Sequence of chain A:
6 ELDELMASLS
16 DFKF

Contacts between the two chains:
Residue K545 in chain B contacts residue F17 in chain A (closest heavy-atom distance 2.7 Å).
Residue L502 in chain B is in contact with residue L14 in chain A (closest heavy-atom distance 3.9 Å).
Residue T541 in chain B contacts residue M11 in chain A (closest heavy-atom distance 3.4 Å).
Residue K514 in chain B is in contact with residue F19 in chain A (closest heavy-atom distance 4.3 Å).
Residue K545 in chain B interacts with residue D16 in chain A (closest heavy-atom distance 4.5 Å).
Residue V517 in chain B interacts with residue F17 in chain A (closest heavy-atom distance 4.6 Å).
Residue F538 in chain B is in contact with residue L10 in chain A (closest heavy-atom distance 3.5 Å).
Residue I521 in chain B is in contact with residue F17 in chain A (closest heavy-atom distance 4.4 Å).
Residue A518 in chain B is in contact with residue F19 in chain A (closest heavy-atom distance 4.5 Å).
Residue F549 in chain B contacts residue F19 in chain A (closest heavy-atom distance 3.6 Å).
Residue E552 in chain B is in contact with residue F19 in chain A (closest heavy-atom distance 3.5 Å).
Residue K499 in chain B contacts residue E9 in chain A (closest heavy-atom distance 3.6 Å).
Residue V495 in chain B is in contact with residue E6 in chain A (closest heavy-atom distance 3.4 Å).
Residue C505 in chain B is in contact with residue F17 in chain A (closest heavy-atom distance 3.5 Å).
Residue T541 in chain B contacts residue L14 in chain A (closest heavy-atom distance 4.0 Å).
Residue E548 in chain B interacts with residue K18 in chain A (closest heavy-atom distance 3.6 Å).
Residue K545 in chain B is in contact with residue L14 in chain A (closest heavy-atom distance 3.1 Å).
Residue K511 in chain B interacts with residue F19 in chain A (closest heavy-atom distance 4.6 Å).
Residue L502 in chain B contacts residue F17 in chain A (closest heavy-atom distance 3.4 Å).
Residue K545 in chain B contacts residue S15 in chain A (closest heavy-atom distance 2.8 Å).
Residue K514 in chain B contacts residue F17 in chain A (closest heavy-atom distance 4.0 Å).
Residue K499 in chain B interacts with residue E6 in chain A (closest heavy-atom distance 3.2 Å).
Residue L502 in chain B contacts residue L10 in chain A (closest heavy-atom distance 4.0 Å).
Residue K514 in chain B interacts with residue K18 in chain A (closest heavy-atom distance 3.2 Å).
Residue K545 in chain B contacts residue K18 in chain A (closest heavy-atom distance 3.6 Å).
Residue V495 in chain B contacts residue L7 in chain A (closest heavy-atom distance 4.7 Å).
Residue H535 in chain B interacts with residue L7 in chain A (closest heavy-atom distance 3.5 Å).
Residue E548 in chain B interacts with residue S15 in chain A (closest heavy-atom distance 4.7 Å).
Residue F538 in chain B is in contact with residue M11 in chain A (closest heavy-atom distance 3.9 Å).
Residue F531 in chain B is in contact with residue L7 in chain A (closest heavy-atom distance 3.8 Å).
Residue F538 in chain B interacts with residue L7 in chain A (closest heavy-atom distance 4.5 Å).
Residue V557 in chain B contacts residue F19 in chain A (closest heavy-atom distance 4.3 Å).
Residue E548 in chain B contacts residue F17 in chain A (closest heavy-atom distance 4.4 Å).
Residue K491 in chain B interacts with residue L7 in chain A (closest heavy-atom distance 4.7 Å).
Residue F549 in chain B contacts residue F17 in chain A (closest heavy-atom distance 4.2 Å).
Residue V495 in chain B interacts with residue L10 in chain A (closest heavy-atom distance 4.0 Å).
Residue V542 in chain B is in contact with residue L14 in chain A (closest heavy-atom distance 4.2 Å).
Residue I498 in chain B interacts with residue L10 in chain A (closest heavy-atom distance 3.7 Å).
Residue M522 in chain B contacts residue L14 in chain A (closest heavy-atom distance 4.9 Å).
Residue A518 in chain B is in contact with residue F17 in chain A (closest heavy-atom distance 4.3 Å).
Residue N537 in chain B is in contact with residue M11 in chain A (closest heavy-atom distance 3.6 Å).
Residue L502 in chain B interacts with residue S13 in chain A (closest heavy-atom distance 4.0 Å).
Residue R540 in chain B contacts residue M11 in chain A (closest heavy-atom distance 4.7 Å).
Residue A515 in chain B contacts residue F19 in chain A (closest heavy-atom distance 4.7 Å).
Residue K499 in chain B interacts with residue L10 in chain A (closest heavy-atom distance 3.5 Å).
Residue T496 in chain B interacts with residue E6 in chain A (closest heavy-atom distance 4.8 Å).
Residue T541 in chain B interacts with residue S15 in chain A (closest heavy-atom distance 3.6 Å).
Residue F538 in chain B interacts with residue L14 in chain A (closest heavy-atom distance 4.4 Å).

These two protein chains interact to form a complex.

Sequence of chain B:
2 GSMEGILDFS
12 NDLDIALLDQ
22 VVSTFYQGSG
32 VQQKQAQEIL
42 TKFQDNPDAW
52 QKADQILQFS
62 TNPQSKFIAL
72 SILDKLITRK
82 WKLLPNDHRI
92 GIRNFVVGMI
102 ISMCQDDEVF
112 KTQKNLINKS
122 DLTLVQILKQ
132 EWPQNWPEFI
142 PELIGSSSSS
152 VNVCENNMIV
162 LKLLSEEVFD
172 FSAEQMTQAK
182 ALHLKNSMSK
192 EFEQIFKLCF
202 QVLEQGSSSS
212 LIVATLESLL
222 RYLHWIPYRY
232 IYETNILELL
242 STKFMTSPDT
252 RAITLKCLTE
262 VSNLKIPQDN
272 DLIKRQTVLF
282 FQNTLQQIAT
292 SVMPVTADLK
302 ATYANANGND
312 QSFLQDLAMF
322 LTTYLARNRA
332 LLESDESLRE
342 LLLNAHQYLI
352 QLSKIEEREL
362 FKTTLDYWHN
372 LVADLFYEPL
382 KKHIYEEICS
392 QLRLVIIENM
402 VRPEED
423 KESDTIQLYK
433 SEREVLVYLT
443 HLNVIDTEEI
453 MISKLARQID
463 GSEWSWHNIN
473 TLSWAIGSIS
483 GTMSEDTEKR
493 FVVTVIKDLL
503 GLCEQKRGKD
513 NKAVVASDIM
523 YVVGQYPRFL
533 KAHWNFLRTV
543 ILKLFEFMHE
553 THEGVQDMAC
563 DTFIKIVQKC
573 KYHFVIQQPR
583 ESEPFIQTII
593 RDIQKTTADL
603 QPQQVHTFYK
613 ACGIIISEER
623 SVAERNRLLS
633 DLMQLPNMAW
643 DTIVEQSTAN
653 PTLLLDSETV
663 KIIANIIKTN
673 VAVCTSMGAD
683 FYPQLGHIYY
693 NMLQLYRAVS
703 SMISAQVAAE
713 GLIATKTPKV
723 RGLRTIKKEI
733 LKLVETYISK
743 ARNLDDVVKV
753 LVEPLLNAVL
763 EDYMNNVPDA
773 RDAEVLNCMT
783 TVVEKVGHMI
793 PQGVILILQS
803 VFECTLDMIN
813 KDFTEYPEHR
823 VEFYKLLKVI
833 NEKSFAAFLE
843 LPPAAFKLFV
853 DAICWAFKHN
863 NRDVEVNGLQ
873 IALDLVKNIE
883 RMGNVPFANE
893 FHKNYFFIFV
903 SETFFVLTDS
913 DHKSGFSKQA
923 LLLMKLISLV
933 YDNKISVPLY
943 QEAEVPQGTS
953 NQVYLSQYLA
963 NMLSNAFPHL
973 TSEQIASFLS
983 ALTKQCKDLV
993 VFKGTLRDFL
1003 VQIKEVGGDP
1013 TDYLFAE